Sequence of protein 2:
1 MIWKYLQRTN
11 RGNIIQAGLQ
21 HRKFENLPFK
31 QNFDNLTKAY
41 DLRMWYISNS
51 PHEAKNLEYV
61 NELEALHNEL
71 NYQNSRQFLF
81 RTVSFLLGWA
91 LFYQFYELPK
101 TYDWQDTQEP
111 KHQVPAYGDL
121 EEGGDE

Sequence of protein 1:
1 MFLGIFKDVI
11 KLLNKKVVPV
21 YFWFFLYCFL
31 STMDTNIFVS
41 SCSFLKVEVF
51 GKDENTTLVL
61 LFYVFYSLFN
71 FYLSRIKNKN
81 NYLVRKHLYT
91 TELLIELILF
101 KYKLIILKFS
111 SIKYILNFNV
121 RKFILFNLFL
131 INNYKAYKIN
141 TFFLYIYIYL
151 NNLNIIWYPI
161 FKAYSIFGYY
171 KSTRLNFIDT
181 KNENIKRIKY

Residue-level contacts at the interface:
Residue N152 in protein 1 interacts with residue K23 in protein 2 (closest heavy-atom distance 4.2 Å).
Residue W157 in protein 1 interacts with residue F33 in protein 2 (closest heavy-atom distance 3.6 Å).
Residue I160 in protein 1 interacts with residue Y40 in protein 2 (closest heavy-atom distance 4.3 Å).
Residue I156 in protein 1 contacts residue D41 in protein 2 (closest heavy-atom distance 4.4 Å).
Residue W157 in protein 1 is in contact with residue D41 in protein 2 (closest heavy-atom distance 4.8 Å).
Residue I166 in protein 1 contacts residue L63 in protein 2 (closest heavy-atom distance 3.6 Å).
Residue F177 in protein 1 interacts with residue N49 in protein 2 (closest heavy-atom distance 4.5 Å).
Residue I156 in protein 1 interacts with residue F33 in protein 2 (closest heavy-atom distance 4.8 Å).
Residue W157 in protein 1 is in contact with residue T37 in protein 2 (closest heavy-atom distance 3.8 Å).
Residue I166 in protein 1 interacts with residue E64 in protein 2 (closest heavy-atom distance 3.6 Å).
Residue W157 in protein 1 contacts residue L70 in protein 2 (closest heavy-atom distance 3.3 Å).
Residue Y170 in protein 1 is in contact with residue N56 in protein 2 (closest heavy-atom distance 3.4 Å).
Residue K181 in protein 1 is in contact with residue P51 in protein 2 (closest heavy-atom distance 3.2 Å).
Residue I155 in protein 1 interacts with residue T37 in protein 2 (closest heavy-atom distance 3.3 Å).
Residue T173 in protein 1 is in contact with residue S48 in protein 2 (closest heavy-atom distance 4.1 Å).
Residue Y158 in protein 1 is in contact with residue Y40 in protein 2 (closest heavy-atom distance 4.4 Å).
Residue P159 in protein 1 is in contact with residue Y40 in protein 2 (closest heavy-atom distance 4.5 Å).
Residue R174 in protein 1 interacts with residue E53 in protein 2 (closest heavy-atom distance 3.0 Å).
Residue W157 in protein 1 is in contact with residue Y40 in protein 2 (closest heavy-atom distance 3.4 Å).
Residue N152 in protein 1 interacts with residue R22 in protein 2 (closest heavy-atom distance 4.5 Å).
Residue W157 in protein 1 is in contact with residue H67 in protein 2 (closest heavy-atom distance 3.4 Å).
Residue Y147 in protein 1 interacts with residue R22 in protein 2 (closest heavy-atom distance 4.7 Å).
Residue Y169 in protein 1 interacts with residue M44 in protein 2 (closest heavy-atom distance 3.2 Å).
Residue F177 in protein 1 interacts with residue E53 in protein 2 (closest heavy-atom distance 4.9 Å).
Residue R174 in protein 1 interacts with residue N56 in protein 2 (closest heavy-atom distance 4.0 Å).
Residue Y170 in protein 1 contacts residue L57 in protein 2 (closest heavy-atom distance 3.9 Å).
Residue I148 in protein 1 interacts with residue R22 in protein 2 (closest heavy-atom distance 4.7 Å).
Residue F177 in protein 1 is in contact with residue P51 in protein 2 (closest heavy-atom distance 3.6 Å).
Residue I166 in protein 1 contacts residue Y40 in protein 2 (closest heavy-atom distance 4.5 Å).
Residue N151 in protein 1 contacts residue K23 in protein 2 (closest heavy-atom distance 2.6 Å).
Residue I166 in protein 1 interacts with residue I47 in protein 2 (closest heavy-atom distance 4.5 Å).
Residue I166 in protein 1 is in contact with residue M44 in protein 2 (closest heavy-atom distance 4.9 Å).
Residue I155 in protein 1 contacts residue F33 in protein 2 (closest heavy-atom distance 4.7 Å).
Residue F177 in protein 1 interacts with residue S50 in protein 2 (closest heavy-atom distance 3.8 Å).
Residue R174 in protein 1 interacts with residue S50 in protein 2 (closest heavy-atom distance 2.4 Å).
Residue R174 in protein 1 interacts with residue P51 in protein 2 (closest heavy-atom distance 4.3 Å).
Residue Y169 in protein 1 contacts residue S48 in protein 2 (closest heavy-atom distance 2.6 Å).
Residue F167 in protein 1 is in contact with residue V60 in protein 2 (closest heavy-atom distance 4.2 Å).
Residue Y170 in protein 1 interacts with residue E53 in protein 2 (closest heavy-atom distance 2.2 Å).
Residue N152 in protein 1 interacts with residue D34 in protein 2 (closest heavy-atom distance 3.6 Å).
Residue I155 in protein 1 interacts with residue D34 in protein 2 (closest heavy-atom distance 3.5 Å).
Residue W157 in protein 1 contacts residue N71 in protein 2 (closest heavy-atom distance 3.1 Å).
Residue K113 in protein 1 is in contact with residue M1 in protein 2 (closest heavy-atom distance 4.2 Å).
Residue R174 in protein 1 interacts with residue S48 in protein 2 (closest heavy-atom distance 4.4 Å).
Residue I156 in protein 1 is in contact with residue T37 in protein 2 (closest heavy-atom distance 3.5 Å).
Residue Y170 in protein 1 is in contact with residue V60 in protein 2 (closest heavy-atom distance 4.3 Å).
Residue I155 in protein 1 contacts residue K38 in protein 2 (closest heavy-atom distance 3.8 Å).
Residue I166 in protein 1 interacts with residue H67 in protein 2 (closest heavy-atom distance 4.8 Å).
Residue K113 in protein 1 is in contact with residue K4 in protein 2 (closest heavy-atom distance 4.6 Å).
Residue K181 in protein 1 contacts residue E53 in protein 2 (closest heavy-atom distance 2.4 Å).
Residue T173 in protein 1 interacts with residue I47 in protein 2 (closest heavy-atom distance 3.9 Å).
Residue R174 in protein 1 is in contact with residue I47 in protein 2 (closest heavy-atom distance 3.6 Å).
Residue F167 in protein 1 contacts residue L57 in protein 2 (closest heavy-atom distance 4.2 Å).
Residue Y170 in protein 1 interacts with residue I47 in protein 2 (closest heavy-atom distance 3.6 Å).
Residue I166 in protein 1 contacts residue V60 in protein 2 (closest heavy-atom distance 3.6 Å).
Residue I160 in protein 1 is in contact with residue H67 in protein 2 (closest heavy-atom distance 4.1 Å).
Residue I160 in protein 1 is in contact with residue M44 in protein 2 (closest heavy-atom distance 3.2 Å).
Residue N151 in protein 1 contacts residue R22 in protein 2 (closest heavy-atom distance 3.4 Å).
Residue P159 in protein 1 interacts with residue H67 in protein 2 (closest heavy-atom distance 3.7 Å).
Residue F177 in protein 1 contacts residue S48 in protein 2 (closest heavy-atom distance 4.8 Å).

The following describes two proteins that form a bound complex.